Sequence of protein 1:
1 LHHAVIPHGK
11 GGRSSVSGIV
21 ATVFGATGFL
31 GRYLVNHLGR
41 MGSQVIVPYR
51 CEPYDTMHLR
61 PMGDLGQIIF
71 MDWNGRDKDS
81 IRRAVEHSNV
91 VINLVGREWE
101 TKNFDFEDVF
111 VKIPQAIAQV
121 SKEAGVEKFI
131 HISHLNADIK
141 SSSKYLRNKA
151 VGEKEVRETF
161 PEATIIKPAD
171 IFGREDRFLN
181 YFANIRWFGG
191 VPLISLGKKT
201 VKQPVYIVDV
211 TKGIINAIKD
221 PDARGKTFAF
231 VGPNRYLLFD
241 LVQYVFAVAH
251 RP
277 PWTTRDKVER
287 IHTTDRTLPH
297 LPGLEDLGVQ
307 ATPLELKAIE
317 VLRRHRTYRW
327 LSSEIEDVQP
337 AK

Interface contacts:
Residue E281 in protein 2 contacts residue I6 in protein 1 (closest heavy-atom distance 4.9 Å).
Residue L592 in protein 2 is in contact with residue I6 in protein 1 (closest heavy-atom distance 4.4 Å).
Residue G591 in protein 2 contacts residue I6 in protein 1 (closest heavy-atom distance 3.2 Å).
Residue E281 in protein 2 is in contact with residue H2 in protein 1 (closest heavy-atom distance 4.2 Å).
Residue G591 in protein 2 interacts with residue H8 in protein 1 (closest heavy-atom distance 4.9 Å).
Residue L592 in protein 2 is in contact with residue V5 in protein 1 (closest heavy-atom distance 4.9 Å).
Residue E281 in protein 2 contacts residue V5 in protein 1 (closest heavy-atom distance 3.3 Å).
Residue H293 in protein 2 is in contact with residue H2 in protein 1 (closest heavy-atom distance 3.4 Å).

Sequence of protein 2:
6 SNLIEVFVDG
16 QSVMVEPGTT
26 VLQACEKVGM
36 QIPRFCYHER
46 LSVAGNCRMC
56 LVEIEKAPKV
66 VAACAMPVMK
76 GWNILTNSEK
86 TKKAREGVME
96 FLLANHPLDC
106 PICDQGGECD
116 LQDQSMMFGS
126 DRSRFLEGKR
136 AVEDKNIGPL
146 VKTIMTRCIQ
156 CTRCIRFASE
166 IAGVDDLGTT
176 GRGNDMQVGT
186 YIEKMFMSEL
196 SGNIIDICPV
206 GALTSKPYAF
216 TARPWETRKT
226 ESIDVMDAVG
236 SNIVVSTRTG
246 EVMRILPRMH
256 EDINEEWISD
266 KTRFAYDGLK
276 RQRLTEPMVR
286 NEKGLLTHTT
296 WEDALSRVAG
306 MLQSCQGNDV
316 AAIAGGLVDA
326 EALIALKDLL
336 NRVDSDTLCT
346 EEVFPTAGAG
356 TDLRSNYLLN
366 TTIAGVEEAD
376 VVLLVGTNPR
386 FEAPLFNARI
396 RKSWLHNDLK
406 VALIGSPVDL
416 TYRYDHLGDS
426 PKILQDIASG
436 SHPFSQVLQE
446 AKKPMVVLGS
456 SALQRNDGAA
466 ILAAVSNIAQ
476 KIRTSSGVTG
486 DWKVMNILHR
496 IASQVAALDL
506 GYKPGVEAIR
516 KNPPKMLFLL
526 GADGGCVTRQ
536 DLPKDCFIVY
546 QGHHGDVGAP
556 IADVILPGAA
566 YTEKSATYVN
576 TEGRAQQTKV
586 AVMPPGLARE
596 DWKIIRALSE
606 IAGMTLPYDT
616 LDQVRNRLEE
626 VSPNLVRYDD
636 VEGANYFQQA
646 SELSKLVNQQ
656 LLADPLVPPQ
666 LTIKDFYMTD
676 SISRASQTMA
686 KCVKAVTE

These two protein chains interact to form a complex.